Sequence of protein 1:
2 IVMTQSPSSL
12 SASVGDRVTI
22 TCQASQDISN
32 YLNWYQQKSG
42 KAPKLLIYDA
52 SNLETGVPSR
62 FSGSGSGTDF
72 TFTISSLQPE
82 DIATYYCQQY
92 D

Interface contacts:
Residue G42 in protein 2 is in contact with residue Y49 in protein 1 (closest heavy-atom distance 3.3 Å).
Residue K12 in protein 2 interacts with residue G68 in protein 1 (closest heavy-atom distance 3.5 Å).
Residue D90 in protein 2 contacts residue N31 in protein 1 (closest heavy-atom distance 2.9 Å).
Residue V11 in protein 2 is in contact with residue Q27 in protein 1 (closest heavy-atom distance 3.1 Å).
Residue G42 in protein 2 interacts with residue I48 in protein 1 (closest heavy-atom distance 3.0 Å).
Residue S7 in protein 2 interacts with residue D28 in protein 1 (closest heavy-atom distance 2.7 Å).
Residue E10 in protein 2 contacts residue Q27 in protein 1 (closest heavy-atom distance 3.0 Å).
Residue I20 in protein 2 contacts residue S30 in protein 1 (closest heavy-atom distance 3.2 Å).
Residue K43 in protein 2 is in contact with residue Y49 in protein 1 (closest heavy-atom distance 3.5 Å).
Residue A9 in protein 2 contacts residue S26 in protein 1 (closest heavy-atom distance 2.7 Å).
Residue T119 in protein 2 is in contact with residue N31 in protein 1 (closest heavy-atom distance 3.5 Å).
Residue G8 in protein 2 contacts residue I29 in protein 1 (closest heavy-atom distance 2.8 Å).
Residue P41 in protein 2 is in contact with residue Y49 in protein 1 (closest heavy-atom distance 2.9 Å).
Residue G8 in protein 2 contacts residue D28 in protein 1 (closest heavy-atom distance 3.1 Å).
Residue T91 in protein 2 contacts residue N31 in protein 1 (closest heavy-atom distance 3.0 Å).
Residue Y95 in protein 2 interacts with residue D92 in protein 1 (closest heavy-atom distance 3.2 Å).
Residue V120 in protein 2 interacts with residue N31 in protein 1 (closest heavy-atom distance 3.1 Å).
Residue P41 in protein 2 is in contact with residue D50 in protein 1 (closest heavy-atom distance 3.4 Å).
Residue L117 in protein 2 contacts residue I29 in protein 1 (closest heavy-atom distance 2.8 Å).
Residue A9 in protein 2 is in contact with residue Q27 in protein 1 (closest heavy-atom distance 2.5 Å).
Residue Q39 in protein 2 contacts residue Y91 in protein 1 (closest heavy-atom distance 3.0 Å).
Residue L117 in protein 2 interacts with residue Q90 in protein 1 (closest heavy-atom distance 3.0 Å).
Residue T91 in protein 2 contacts residue A51 in protein 1 (closest heavy-atom distance 3.6 Å).
Residue T119 in protein 2 contacts residue G68 in protein 1 (closest heavy-atom distance 3.4 Å).
Residue V11 in protein 2 interacts with residue S26 in protein 1 (closest heavy-atom distance 3.2 Å).
Residue E10 in protein 2 contacts residue S26 in protein 1 (closest heavy-atom distance 2.8 Å).
Residue A9 in protein 2 interacts with residue I29 in protein 1 (closest heavy-atom distance 3.2 Å).
Residue L18 in protein 2 contacts residue I29 in protein 1 (closest heavy-atom distance 3.1 Å).
Residue A92 in protein 2 contacts residue Y32 in protein 1 (closest heavy-atom distance 3.3 Å).
Residue V120 in protein 2 contacts residue S30 in protein 1 (closest heavy-atom distance 2.9 Å).
Residue V118 in protein 2 is in contact with residue Y32 in protein 1 (closest heavy-atom distance 2.5 Å).
Residue E10 in protein 2 interacts with residue A25 in protein 1 (closest heavy-atom distance 2.7 Å).
Residue G8 in protein 2 interacts with residue Q27 in protein 1 (closest heavy-atom distance 3.3 Å).
Residue G115 in protein 2 is in contact with residue D92 in protein 1 (closest heavy-atom distance 3.5 Å).
Residue L117 in protein 2 contacts residue L33 in protein 1 (closest heavy-atom distance 3.5 Å).
Residue T91 in protein 2 is in contact with residue S52 in protein 1 (closest heavy-atom distance 3.3 Å).
Residue V118 in protein 2 contacts residue N31 in protein 1 (closest heavy-atom distance 2.9 Å).
Residue P14 in protein 2 is in contact with residue S67 in protein 1 (closest heavy-atom distance 3.3 Å).
Residue K12 in protein 2 contacts residue T69 in protein 1 (closest heavy-atom distance 3.1 Å).
Residue V118 in protein 2 interacts with residue L33 in protein 1 (closest heavy-atom distance 3.3 Å).
Residue V120 in protein 2 contacts residue I29 in protein 1 (closest heavy-atom distance 3.3 Å).
Residue G42 in protein 2 interacts with residue L46 in protein 1 (closest heavy-atom distance 3.3 Å).
Residue E10 in protein 2 is in contact with residue I29 in protein 1 (closest heavy-atom distance 2.7 Å).
Residue P41 in protein 2 is in contact with residue L33 in protein 1 (closest heavy-atom distance 3.0 Å).
Residue T119 in protein 2 is in contact with residue Y32 in protein 1 (closest heavy-atom distance 3.5 Å).
Residue T119 in protein 2 interacts with residue I29 in protein 1 (closest heavy-atom distance 2.8 Å).
Residue T91 in protein 2 is in contact with residue D50 in protein 1 (closest heavy-atom distance 3.3 Å).
Residue A9 in protein 2 interacts with residue A25 in protein 1 (closest heavy-atom distance 3.3 Å).
Residue E10 in protein 2 is in contact with residue G68 in protein 1 (closest heavy-atom distance 3.2 Å).
Residue T119 in protein 2 interacts with residue F71 in protein 1 (closest heavy-atom distance 3.1 Å).
Residue P41 in protein 2 interacts with residue N34 in protein 1 (closest heavy-atom distance 3.0 Å).
Residue T91 in protein 2 interacts with residue Y32 in protein 1 (closest heavy-atom distance 3.5 Å).
Residue V118 in protein 2 interacts with residue S30 in protein 1 (closest heavy-atom distance 3.4 Å).
Residue P41 in protein 2 interacts with residue I48 in protein 1 (closest heavy-atom distance 2.8 Å).
Residue V118 in protein 2 interacts with residue I29 in protein 1 (closest heavy-atom distance 3.3 Å).
Residue M40 in protein 2 contacts residue D50 in protein 1 (closest heavy-atom distance 3.1 Å).
Residue T119 in protein 2 contacts residue S30 in protein 1 (closest heavy-atom distance 2.8 Å).
Residue A92 in protein 2 contacts residue N31 in protein 1 (closest heavy-atom distance 2.6 Å).
Residue A9 in protein 2 contacts residue D28 in protein 1 (closest heavy-atom distance 3.0 Å).
Residue S89 in protein 2 is in contact with residue S52 in protein 1 (closest heavy-atom distance 3.0 Å).

Sequence of protein 2:
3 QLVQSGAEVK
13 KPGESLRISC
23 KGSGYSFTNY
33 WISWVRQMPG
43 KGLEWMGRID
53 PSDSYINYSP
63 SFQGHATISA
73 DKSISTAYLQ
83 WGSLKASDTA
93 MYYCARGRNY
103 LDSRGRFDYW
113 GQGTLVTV

This data describes a binding interaction between two proteins.